Sequence of protein 2:
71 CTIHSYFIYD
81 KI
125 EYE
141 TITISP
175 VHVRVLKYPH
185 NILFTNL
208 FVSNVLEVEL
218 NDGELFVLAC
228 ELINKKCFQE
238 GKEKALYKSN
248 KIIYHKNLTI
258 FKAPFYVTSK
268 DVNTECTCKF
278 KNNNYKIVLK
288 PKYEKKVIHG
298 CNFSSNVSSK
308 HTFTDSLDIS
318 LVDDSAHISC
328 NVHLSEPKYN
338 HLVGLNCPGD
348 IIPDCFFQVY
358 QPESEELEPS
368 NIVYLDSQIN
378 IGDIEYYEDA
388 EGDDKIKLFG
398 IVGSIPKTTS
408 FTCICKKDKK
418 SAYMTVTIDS

Sequence of protein 1:
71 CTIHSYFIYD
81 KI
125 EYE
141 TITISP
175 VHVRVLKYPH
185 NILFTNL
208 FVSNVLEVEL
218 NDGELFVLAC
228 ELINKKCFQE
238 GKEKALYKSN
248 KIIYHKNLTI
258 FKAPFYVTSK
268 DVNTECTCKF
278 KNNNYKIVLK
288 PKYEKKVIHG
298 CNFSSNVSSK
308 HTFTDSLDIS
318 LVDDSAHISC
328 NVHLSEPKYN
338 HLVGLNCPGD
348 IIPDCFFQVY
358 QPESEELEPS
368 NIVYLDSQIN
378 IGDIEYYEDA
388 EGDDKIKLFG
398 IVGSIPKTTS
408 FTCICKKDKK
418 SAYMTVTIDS

The following describes two proteins that form a bound complex.

Residue-level contacts at the interface:
Residue L314 in protein 1 contacts residue I325 in protein 2 (closest heavy-atom distance 3.6 Å).
Residue V319 in protein 1 contacts residue V319 in protein 2 (closest heavy-atom distance 4.2 Å).
Residue L318 in protein 1 is in contact with residue L318 in protein 2 (closest heavy-atom distance 4.5 Å).
Residue L318 in protein 1 is in contact with residue D320 in protein 2 (closest heavy-atom distance 2.8 Å).
Residue I325 in protein 1 contacts residue L314 in protein 2 (closest heavy-atom distance 3.6 Å).
Residue V319 in protein 1 contacts residue L318 in protein 2 (closest heavy-atom distance 3.4 Å).
Residue S317 in protein 1 contacts residue D320 in protein 2 (closest heavy-atom distance 4.2 Å).
Residue A323 in protein 1 contacts residue L318 in protein 2 (closest heavy-atom distance 4.0 Å).
Residue D320 in protein 1 interacts with residue K417 in protein 2 (closest heavy-atom distance 3.2 Å).
Residue I325 in protein 1 contacts residue L318 in protein 2 (closest heavy-atom distance 4.3 Å).
Residue D320 in protein 1 is in contact with residue L318 in protein 2 (closest heavy-atom distance 2.8 Å).
Residue H324 in protein 1 is in contact with residue L318 in protein 2 (closest heavy-atom distance 4.1 Å).
Residue L318 in protein 1 contacts residue H324 in protein 2 (closest heavy-atom distance 4.1 Å).
Residue D321 in protein 1 is in contact with residue D320 in protein 2 (closest heavy-atom distance 4.7 Å).
Residue D320 in protein 1 interacts with residue D320 in protein 2 (closest heavy-atom distance 3.2 Å).
Residue D320 in protein 1 is in contact with residue D321 in protein 2 (closest heavy-atom distance 4.7 Å).
Residue D320 in protein 1 interacts with residue S317 in protein 2 (closest heavy-atom distance 4.2 Å).
Residue K417 in protein 1 contacts residue D320 in protein 2 (closest heavy-atom distance 3.2 Å).
Residue D320 in protein 1 is in contact with residue V319 in protein 2 (closest heavy-atom distance 3.5 Å).
Residue L318 in protein 1 is in contact with residue I325 in protein 2 (closest heavy-atom distance 4.3 Å).
Residue V319 in protein 1 interacts with residue D320 in protein 2 (closest heavy-atom distance 3.5 Å).
Residue L318 in protein 1 interacts with residue A323 in protein 2 (closest heavy-atom distance 4.0 Å).
Residue L318 in protein 1 is in contact with residue V319 in protein 2 (closest heavy-atom distance 3.4 Å).